Interface contacts:
Residue A105 in the first protein is in contact with residue K11 in the second protein (closest heavy-atom distance 4.1 Å).
Residue E108 in the first protein is in contact with residue Q13 in the second protein (closest heavy-atom distance 3.5 Å).
Residue K11 in the first protein interacts with residue A105 in the second protein (closest heavy-atom distance 3.9 Å).
Residue R121 in the first protein interacts with residue Q13 in the second protein (closest heavy-atom distance 3.4 Å).
Residue T116 in the first protein interacts with residue T116 in the second protein (closest heavy-atom distance 3.4 Å).
Residue F14 in the first protein is in contact with residue R121 in the second protein (closest heavy-atom distance 4.3 Å).
Residue W113 in the first protein interacts with residue Y110 in the second protein (closest heavy-atom distance 3.7 Å).
Residue F70 in the first protein is in contact with residue E7 in the second protein (closest heavy-atom distance 3.9 Å).
Residue P6 in the first protein interacts with residue F70 in the second protein (closest heavy-atom distance 3.9 Å).
Residue L24 in the first protein contacts residue S100 in the second protein (closest heavy-atom distance 3.6 Å).
Residue E91 in the first protein contacts residue M16 in the second protein (closest heavy-atom distance 3.8 Å).
Residue T116 in the first protein interacts with residue W113 in the second protein (closest heavy-atom distance 3.6 Å).
Residue M16 in the first protein is in contact with residue R121 in the second protein (closest heavy-atom distance 3.8 Å).
Residue Y123 in the first protein contacts residue M16 in the second protein (closest heavy-atom distance 4.4 Å).
Residue W95 in the first protein interacts with residue Q23 in the second protein (closest heavy-atom distance 3.7 Å).
Residue F70 in the first protein is in contact with residue F70 in the second protein (closest heavy-atom distance 3.7 Å).
Residue F14 in the first protein contacts residue Y110 in the second protein (closest heavy-atom distance 4.2 Å).
Residue K11 in the first protein interacts with residue D101 in the second protein (closest heavy-atom distance 4.5 Å).
Residue N10 in the first protein is in contact with residue Y9 in the second protein (closest heavy-atom distance 3.4 Å).
Residue F70 in the first protein interacts with residue N10 in the second protein (closest heavy-atom distance 3.7 Å).
Residue M16 in the first protein is in contact with residue Y123 in the second protein (closest heavy-atom distance 4.4 Å).
Residue E7 in the first protein contacts residue P73 in the second protein (closest heavy-atom distance 3.7 Å).
Residue S100 in the first protein interacts with residue L24 in the second protein (closest heavy-atom distance 3.7 Å).
Residue W95 in the first protein is in contact with residue K11 in the second protein (closest heavy-atom distance 4.3 Å).
Residue Y9 in the first protein is in contact with residue N10 in the second protein (closest heavy-atom distance 3.4 Å).
Residue E7 in the first protein interacts with residue C103 in the second protein (closest heavy-atom distance 3.7 Å).
Residue M16 in the first protein interacts with residue E91 in the second protein (closest heavy-atom distance 3.8 Å).
Residue L20 in the first protein contacts residue W95 in the second protein (closest heavy-atom distance 3.6 Å).
Residue Y123 in the first protein is in contact with residue K11 in the second protein (closest heavy-atom distance 4.6 Å).
Residue L24 in the first protein is in contact with residue W95 in the second protein (closest heavy-atom distance 3.8 Å).
Residue A105 in the first protein is in contact with residue N10 in the second protein (closest heavy-atom distance 4.1 Å).
Residue N10 in the first protein interacts with residue A105 in the second protein (closest heavy-atom distance 4.1 Å).
Residue W95 in the first protein interacts with residue L24 in the second protein (closest heavy-atom distance 3.9 Å).
Residue W113 in the first protein contacts residue W113 in the second protein (closest heavy-atom distance 4.4 Å).
Residue L20 in the first protein interacts with residue E91 in the second protein (closest heavy-atom distance 3.9 Å).
Residue R121 in the first protein is in contact with residue M16 in the second protein (closest heavy-atom distance 3.8 Å).
Residue Q13 in the first protein is in contact with residue E108 in the second protein (closest heavy-atom distance 3.5 Å).
Residue Y110 in the first protein interacts with residue F14 in the second protein (closest heavy-atom distance 4.0 Å).
Residue C103 in the first protein contacts residue K11 in the second protein (closest heavy-atom distance 2.8 Å).
Residue R121 in the first protein interacts with residue F14 in the second protein (closest heavy-atom distance 4.2 Å).
Residue E91 in the first protein contacts residue L20 in the second protein (closest heavy-atom distance 4.0 Å).
Residue A96 in the first protein interacts with residue Q23 in the second protein (closest heavy-atom distance 4.3 Å).
Residue T116 in the first protein interacts with residue P114 in the second protein (closest heavy-atom distance 2.8 Å).
Residue K11 in the first protein interacts with residue S100 in the second protein (closest heavy-atom distance 2.7 Å).
Residue R8 in the first protein interacts with residue D101 in the second protein (closest heavy-atom distance 3.1 Å).
Residue F70 in the first protein contacts residue P6 in the second protein (closest heavy-atom distance 3.9 Å).
Residue E7 in the first protein contacts residue F70 in the second protein (closest heavy-atom distance 3.7 Å).
Residue C103 in the first protein is in contact with residue E7 in the second protein (closest heavy-atom distance 3.7 Å).
Residue N10 in the first protein contacts residue F70 in the second protein (closest heavy-atom distance 3.6 Å).
Residue P73 in the first protein is in contact with residue E7 in the second protein (closest heavy-atom distance 3.9 Å).
Residue S100 in the first protein interacts with residue K11 in the second protein (closest heavy-atom distance 2.8 Å).
Residue W95 in the first protein interacts with residue L20 in the second protein (closest heavy-atom distance 3.6 Å).
Residue P114 in the first protein is in contact with residue T116 in the second protein (closest heavy-atom distance 2.8 Å).
Residue E7 in the first protein contacts residue P71 in the second protein (closest heavy-atom distance 3.6 Å).
Residue Q13 in the first protein is in contact with residue R121 in the second protein (closest heavy-atom distance 3.3 Å).
Residue P71 in the first protein contacts residue E7 in the second protein (closest heavy-atom distance 3.7 Å).
Residue Q13 in the first protein is in contact with residue Y110 in the second protein (closest heavy-atom distance 4.5 Å).
Residue Y110 in the first protein interacts with residue W113 in the second protein (closest heavy-atom distance 3.6 Å).
Residue K11 in the first protein interacts with residue C103 in the second protein (closest heavy-atom distance 2.9 Å).
Residue W113 in the first protein contacts residue T116 in the second protein (closest heavy-atom distance 3.4 Å).

Sequence of the second protein:
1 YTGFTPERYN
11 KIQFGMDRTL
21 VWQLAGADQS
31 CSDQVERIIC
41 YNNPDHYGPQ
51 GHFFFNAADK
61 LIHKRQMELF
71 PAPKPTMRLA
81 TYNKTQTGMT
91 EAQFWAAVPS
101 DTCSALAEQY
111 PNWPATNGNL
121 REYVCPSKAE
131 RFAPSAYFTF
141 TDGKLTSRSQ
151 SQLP

These two protein chains interact to form a complex.

Sequence of the first protein:
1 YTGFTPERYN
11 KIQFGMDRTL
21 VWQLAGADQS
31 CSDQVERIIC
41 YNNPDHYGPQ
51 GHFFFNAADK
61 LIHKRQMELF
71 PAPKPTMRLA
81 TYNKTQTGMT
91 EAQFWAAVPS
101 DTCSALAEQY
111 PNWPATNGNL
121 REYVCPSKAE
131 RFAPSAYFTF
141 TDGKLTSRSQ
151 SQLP